Sequence of protein 2:
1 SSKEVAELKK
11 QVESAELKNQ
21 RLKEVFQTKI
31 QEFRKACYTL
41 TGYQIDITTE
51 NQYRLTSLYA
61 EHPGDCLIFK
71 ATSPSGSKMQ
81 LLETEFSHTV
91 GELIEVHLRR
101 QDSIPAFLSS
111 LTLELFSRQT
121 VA

Interface contacts:
Residue V25 in protein 2 is in contact with residue I17 in protein 1 (closest heavy-atom distance 3.1 Å).
Residue K29 in protein 2 interacts with residue I17 in protein 1 (closest heavy-atom distance 4.2 Å).
Residue L17 in protein 2 is in contact with residue H9 in protein 1 (closest heavy-atom distance 3.4 Å).
Residue R21 in protein 2 interacts with residue T10 in protein 1 (closest heavy-atom distance 3.2 Å).
Residue L22 in protein 2 is in contact with residue A13 in protein 1 (closest heavy-atom distance 4.1 Å).
Residue F26 in protein 2 interacts with residue I17 in protein 1 (closest heavy-atom distance 3.0 Å).
Residue F26 in protein 2 interacts with residue F16 in protein 1 (closest heavy-atom distance 4.1 Å).
Residue V25 in protein 2 is in contact with residue L14 in protein 1 (closest heavy-atom distance 4.0 Å).
Residue K18 in protein 2 interacts with residue E12 in protein 1 (closest heavy-atom distance 3.5 Å).
Residue K29 in protein 2 contacts residue M18 in protein 1 (closest heavy-atom distance 4.3 Å).
Residue S14 in protein 2 contacts residue H9 in protein 1 (closest heavy-atom distance 3.0 Å).
Residue I30 in protein 2 is in contact with residue F21 in protein 1 (closest heavy-atom distance 4.5 Å).
Residue R21 in protein 2 interacts with residue H9 in protein 1 (closest heavy-atom distance 3.9 Å).
Residue K29 in protein 2 is in contact with residue F21 in protein 1 (closest heavy-atom distance 4.1 Å).
Residue K29 in protein 2 interacts with residue L14 in protein 1 (closest heavy-atom distance 4.3 Å).
Residue V25 in protein 2 is in contact with residue T10 in protein 1 (closest heavy-atom distance 4.7 Å).
Residue V25 in protein 2 is in contact with residue A13 in protein 1 (closest heavy-atom distance 4.0 Å).
Residue K18 in protein 2 is in contact with residue H9 in protein 1 (closest heavy-atom distance 3.9 Å).
Residue L22 in protein 2 is in contact with residue F16 in protein 1 (closest heavy-atom distance 4.5 Å).
Residue F33 in protein 2 is in contact with residue F21 in protein 1 (closest heavy-atom distance 3.8 Å).
Residue R21 in protein 2 interacts with residue A13 in protein 1 (closest heavy-atom distance 3.0 Å).
Residue L22 in protein 2 interacts with residue I17 in protein 1 (closest heavy-atom distance 4.4 Å).

Sequence of protein 1:
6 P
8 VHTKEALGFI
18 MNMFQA

These two protein chains interact to form a complex.